Sequence of protein 1:
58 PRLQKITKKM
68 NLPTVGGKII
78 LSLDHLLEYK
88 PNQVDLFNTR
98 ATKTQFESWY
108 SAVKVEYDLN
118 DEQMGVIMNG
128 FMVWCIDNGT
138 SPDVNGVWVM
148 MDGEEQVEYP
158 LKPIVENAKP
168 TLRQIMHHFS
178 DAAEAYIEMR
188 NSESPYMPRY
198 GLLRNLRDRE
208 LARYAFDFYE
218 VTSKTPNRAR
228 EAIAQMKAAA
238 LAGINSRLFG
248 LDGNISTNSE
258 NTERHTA

These two protein chains interact to form a complex.

Residue-level contacts at the interface:
Residue L199 in protein 2 interacts with residue V218 in protein 1 (closest heavy-atom distance 3.7 Å).
Residue L203 in protein 2 contacts residue N224 in protein 1 (closest heavy-atom distance 3.6 Å).
Residue N135 in protein 2 interacts with residue N95 in protein 1 (closest heavy-atom distance 3.1 Å).
Residue L199 in protein 2 interacts with residue S220 in protein 1 (closest heavy-atom distance 3.9 Å).
Residue D178 in protein 2 interacts with residue N68 in protein 1 (closest heavy-atom distance 2.9 Å).
Residue M148 in protein 2 contacts residue N89 in protein 1 (closest heavy-atom distance 4.3 Å).
Residue R206 in protein 2 contacts residue T222 in protein 1 (closest heavy-atom distance 3.9 Å).
Residue E104 in protein 2 contacts residue V72 in protein 1 (closest heavy-atom distance 4.2 Å).
Residue M194 in protein 2 is in contact with residue S220 in protein 1 (closest heavy-atom distance 3.4 Å).
Residue Q153 in protein 2 is in contact with residue A98 in protein 1 (closest heavy-atom distance 3.9 Å).
Residue E119 in protein 2 contacts residue L80 in protein 1 (closest heavy-atom distance 4.1 Å).
Residue Y107 in protein 2 contacts residue V72 in protein 1 (closest heavy-atom distance 4.2 Å).
Residue A264 in protein 2 contacts residue R261 in protein 1 (closest heavy-atom distance 4.2 Å).
Residue V130 in protein 2 interacts with residue L93 in protein 1 (closest heavy-atom distance 3.4 Å).
Residue M186 in protein 2 contacts residue I63 in protein 1 (closest heavy-atom distance 4.2 Å).
Residue N202 in protein 2 interacts with residue A231 in protein 1 (closest heavy-atom distance 4.1 Å).
Residue M148 in protein 2 contacts residue Y86 in protein 1 (closest heavy-atom distance 4.0 Å).
Residue Y107 in protein 2 interacts with residue L78 in protein 1 (closest heavy-atom distance 3.4 Å).
Residue V146 in protein 2 is in contact with residue L93 in protein 1 (closest heavy-atom distance 3.1 Å).
Residue P192 in protein 2 interacts with residue K221 in protein 1 (closest heavy-atom distance 4.3 Å).
Residue R204 in protein 2 contacts residue E228 in protein 1 (closest heavy-atom distance 2.9 Å).
Residue R187 in protein 2 is in contact with residue Q90 in protein 1 (closest heavy-atom distance 4.4 Å).
Residue M148 in protein 2 contacts residue P88 in protein 1 (closest heavy-atom distance 3.8 Å).
Residue Y193 in protein 2 contacts residue Q90 in protein 1 (closest heavy-atom distance 3.1 Å).
Residue Q153 in protein 2 interacts with residue T99 in protein 1 (closest heavy-atom distance 2.9 Å).
Residue F103 in protein 2 interacts with residue P70 in protein 1 (closest heavy-atom distance 4.2 Å).
Residue W131 in protein 2 interacts with residue L93 in protein 1 (closest heavy-atom distance 3.7 Å).
Residue V123 in protein 2 is in contact with residue H82 in protein 1 (closest heavy-atom distance 4.0 Å).
Residue E155 in protein 2 interacts with residue T99 in protein 1 (closest heavy-atom distance 4.0 Å).
Residue R206 in protein 2 is in contact with residue R227 in protein 1 (closest heavy-atom distance 4.3 Å).
Residue E152 in protein 2 contacts residue D92 in protein 1 (closest heavy-atom distance 4.4 Å).
Residue M147 in protein 2 contacts residue L93 in protein 1 (closest heavy-atom distance 4.3 Å).
Residue R206 in protein 2 contacts residue S220 in protein 1 (closest heavy-atom distance 3.2 Å).
Residue F103 in protein 2 contacts residue V72 in protein 1 (closest heavy-atom distance 3.4 Å).
Residue N126 in protein 2 contacts residue L83 in protein 1 (closest heavy-atom distance 3.3 Å).
Residue L203 in protein 2 is in contact with residue R227 in protein 1 (closest heavy-atom distance 3.3 Å).
Residue R204 in protein 2 is in contact with residue N224 in protein 1 (closest heavy-atom distance 3.1 Å).
Residue R196 in protein 2 is in contact with residue T96 in protein 1 (closest heavy-atom distance 3.2 Å).
Residue L199 in protein 2 contacts residue R227 in protein 1 (closest heavy-atom distance 3.0 Å).
Residue R187 in protein 2 contacts residue Y86 in protein 1 (closest heavy-atom distance 3.3 Å).
Residue F176 in protein 2 interacts with residue P70 in protein 1 (closest heavy-atom distance 3.7 Å).
Residue Y183 in protein 2 contacts residue Y86 in protein 1 (closest heavy-atom distance 4.1 Å).
Residue G122 in protein 2 is in contact with residue L78 in protein 1 (closest heavy-atom distance 3.2 Å).
Residue N202 in protein 2 interacts with residue R227 in protein 1 (closest heavy-atom distance 2.7 Å).
Residue L199 in protein 2 is in contact with residue T219 in protein 1 (closest heavy-atom distance 3.2 Å).
Residue M147 in protein 2 is in contact with residue Y86 in protein 1 (closest heavy-atom distance 3.7 Å).
Residue A182 in protein 2 is in contact with residue I63 in protein 1 (closest heavy-atom distance 3.6 Å).
Residue M186 in protein 2 interacts with residue K62 in protein 1 (closest heavy-atom distance 4.1 Å).
Residue R187 in protein 2 interacts with residue P88 in protein 1 (closest heavy-atom distance 3.4 Å).
Residue E151 in protein 2 interacts with residue K100 in protein 1 (closest heavy-atom distance 3.9 Å).
Residue M148 in protein 2 is in contact with residue D92 in protein 1 (closest heavy-atom distance 2.9 Å).
Residue P192 in protein 2 is in contact with residue S220 in protein 1 (closest heavy-atom distance 2.8 Å).
Residue Y193 in protein 2 interacts with residue S220 in protein 1 (closest heavy-atom distance 3.9 Å).
Residue E190 in protein 2 contacts residue K87 in protein 1 (closest heavy-atom distance 4.2 Å).
Residue R187 in protein 2 contacts residue K87 in protein 1 (closest heavy-atom distance 3.6 Å).
Residue N135 in protein 2 contacts residue F94 in protein 1 (closest heavy-atom distance 3.9 Å).
Residue D134 in protein 2 interacts with residue L93 in protein 1 (closest heavy-atom distance 3.5 Å).
Residue Q153 in protein 2 interacts with residue K100 in protein 1 (closest heavy-atom distance 2.2 Å).
Residue D134 in protein 2 interacts with residue F94 in protein 1 (closest heavy-atom distance 4.0 Å).
Residue D134 in protein 2 is in contact with residue Q90 in protein 1 (closest heavy-atom distance 2.1 Å).

Sequence of protein 2:
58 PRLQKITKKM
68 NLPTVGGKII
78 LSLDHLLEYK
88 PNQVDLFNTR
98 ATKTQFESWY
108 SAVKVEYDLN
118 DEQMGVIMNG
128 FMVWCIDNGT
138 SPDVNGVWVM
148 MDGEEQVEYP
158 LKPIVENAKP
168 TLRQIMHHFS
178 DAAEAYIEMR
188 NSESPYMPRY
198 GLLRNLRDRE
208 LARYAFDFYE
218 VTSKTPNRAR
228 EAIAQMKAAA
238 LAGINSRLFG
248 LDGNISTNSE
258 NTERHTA